The following describes two proteins that form a bound complex.

Sequence of chain A:
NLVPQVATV

Residue-level contacts at the interface:
Residue W167 in chain B contacts residue N1 in chain A (closest heavy-atom distance 3.4 Å).
Residue E63 in chain B is in contact with residue L2 in chain A (closest heavy-atom distance 2.9 Å).
Residue R97 in chain B is in contact with residue A7 in chain A (closest heavy-atom distance 4.5 Å).
Residue Y7 in chain B is in contact with residue L2 in chain A (closest heavy-atom distance 3.5 Å).
Residue D77 in chain B contacts residue T8 in chain A (closest heavy-atom distance 2.5 Å).
Residue T73 in chain B interacts with residue T8 in chain A (closest heavy-atom distance 3.8 Å).
Residue Y123 in chain B is in contact with residue V9 in chain A (closest heavy-atom distance 4.1 Å).
Residue V67 in chain B interacts with residue L2 in chain A (closest heavy-atom distance 3.6 Å).
Residue T143 in chain B is in contact with residue V9 in chain A (closest heavy-atom distance 2.7 Å).
Residue W147 in chain B interacts with residue T8 in chain A (closest heavy-atom distance 2.9 Å).
Residue Y171 in chain B contacts residue N1 in chain A (closest heavy-atom distance 2.9 Å).
Residue H70 in chain B interacts with residue V6 in chain A (closest heavy-atom distance 3.2 Å).
Residue Y159 in chain B contacts residue L2 in chain A (closest heavy-atom distance 3.8 Å).
Residue T73 in chain B interacts with residue V6 in chain A (closest heavy-atom distance 2.9 Å).
Residue D77 in chain B interacts with residue A7 in chain A (closest heavy-atom distance 4.7 Å).
Residue H70 in chain B interacts with residue L2 in chain A (closest heavy-atom distance 4.2 Å).
Residue L156 in chain B is in contact with residue V3 in chain A (closest heavy-atom distance 4.3 Å).
Residue R97 in chain B contacts residue V6 in chain A (closest heavy-atom distance 3.4 Å).
Residue Y84 in chain B interacts with residue V9 in chain A (closest heavy-atom distance 2.9 Å).
Residue F33 in chain B is in contact with residue N1 in chain A (closest heavy-atom distance 4.7 Å).
Residue H70 in chain B contacts residue V3 in chain A (closest heavy-atom distance 3.4 Å).
Residue Y116 in chain B interacts with residue V9 in chain A (closest heavy-atom distance 3.7 Å).
Residue T143 in chain B interacts with residue T8 in chain A (closest heavy-atom distance 5.0 Å).
Residue Y159 in chain B contacts residue P4 in chain A (closest heavy-atom distance 4.3 Å).
Residue V152 in chain B interacts with residue A7 in chain A (closest heavy-atom distance 3.8 Å).
Residue T80 in chain B is in contact with residue T8 in chain A (closest heavy-atom distance 4.8 Å).
Residue K66 in chain B is in contact with residue V3 in chain A (closest heavy-atom distance 3.7 Å).
Residue Y99 in chain B interacts with residue L2 in chain A (closest heavy-atom distance 3.4 Å).
Residue K66 in chain B interacts with residue P4 in chain A (closest heavy-atom distance 3.8 Å).
Residue K66 in chain B interacts with residue L2 in chain A (closest heavy-atom distance 2.8 Å).
Residue T80 in chain B interacts with residue V9 in chain A (closest heavy-atom distance 3.9 Å).
Residue Y99 in chain B is in contact with residue V3 in chain A (closest heavy-atom distance 3.1 Å).
Residue K146 in chain B interacts with residue V9 in chain A (closest heavy-atom distance 3.4 Å).
Residue M45 in chain B interacts with residue L2 in chain A (closest heavy-atom distance 3.5 Å).
Residue K66 in chain B interacts with residue N1 in chain A (closest heavy-atom distance 2.9 Å).
Residue T163 in chain B is in contact with residue N1 in chain A (closest heavy-atom distance 3.7 Å).
Residue Q155 in chain B contacts residue Q5 in chain A (closest heavy-atom distance 3.6 Å).
Residue V76 in chain B contacts residue T8 in chain A (closest heavy-atom distance 3.5 Å).
Residue D77 in chain B is in contact with residue V9 in chain A (closest heavy-atom distance 2.9 Å).
Residue W147 in chain B contacts residue V9 in chain A (closest heavy-atom distance 3.9 Å).
Residue Y159 in chain B is in contact with residue V3 in chain A (closest heavy-atom distance 3.6 Å).
Residue W147 in chain B contacts residue A7 in chain A (closest heavy-atom distance 3.7 Å).
Residue L81 in chain B contacts residue V9 in chain A (closest heavy-atom distance 3.9 Å).
Residue K146 in chain B contacts residue T8 in chain A (closest heavy-atom distance 3.3 Å).
Residue F9 in chain B is in contact with residue L2 in chain A (closest heavy-atom distance 3.6 Å).
Residue Y59 in chain B interacts with residue N1 in chain A (closest heavy-atom distance 4.2 Å).
Residue E63 in chain B interacts with residue N1 in chain A (closest heavy-atom distance 3.5 Å).
Residue Y159 in chain B contacts residue N1 in chain A (closest heavy-atom distance 2.6 Å).
Residue T73 in chain B interacts with residue A7 in chain A (closest heavy-atom distance 3.5 Å).
Residue M5 in chain B contacts residue N1 in chain A (closest heavy-atom distance 3.9 Å).
Residue Y7 in chain B interacts with residue N1 in chain A (closest heavy-atom distance 2.5 Å).

Sequence of chain B:
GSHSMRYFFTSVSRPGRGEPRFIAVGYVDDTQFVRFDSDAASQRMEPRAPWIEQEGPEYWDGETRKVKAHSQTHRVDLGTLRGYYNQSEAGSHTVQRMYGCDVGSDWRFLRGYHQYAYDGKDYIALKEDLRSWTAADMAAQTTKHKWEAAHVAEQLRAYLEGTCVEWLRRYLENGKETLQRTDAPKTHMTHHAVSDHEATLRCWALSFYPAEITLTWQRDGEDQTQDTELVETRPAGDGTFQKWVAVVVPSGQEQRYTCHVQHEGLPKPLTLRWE